These two protein chains interact to form a complex.

Sequence of protein 2:
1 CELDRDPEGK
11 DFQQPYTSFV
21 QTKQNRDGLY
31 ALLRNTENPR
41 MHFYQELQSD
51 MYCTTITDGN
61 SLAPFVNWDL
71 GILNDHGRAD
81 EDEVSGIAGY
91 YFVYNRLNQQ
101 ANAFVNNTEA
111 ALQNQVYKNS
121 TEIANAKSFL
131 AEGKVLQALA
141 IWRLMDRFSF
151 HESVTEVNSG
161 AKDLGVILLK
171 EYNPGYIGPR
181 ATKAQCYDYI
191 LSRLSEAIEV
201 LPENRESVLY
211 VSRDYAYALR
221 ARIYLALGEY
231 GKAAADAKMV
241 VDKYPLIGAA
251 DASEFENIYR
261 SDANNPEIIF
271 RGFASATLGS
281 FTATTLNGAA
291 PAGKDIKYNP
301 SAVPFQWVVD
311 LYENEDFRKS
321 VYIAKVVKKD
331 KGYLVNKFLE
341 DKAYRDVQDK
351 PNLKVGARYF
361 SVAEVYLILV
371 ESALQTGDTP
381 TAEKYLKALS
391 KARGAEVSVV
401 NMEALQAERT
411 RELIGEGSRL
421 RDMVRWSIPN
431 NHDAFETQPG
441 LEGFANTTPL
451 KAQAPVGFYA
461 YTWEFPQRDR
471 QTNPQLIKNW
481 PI

Interface contacts:
Residue R78 in protein 2 contacts residue R10 in protein 1 (closest heavy-atom distance 4.1 Å).
Residue G59 in protein 2 contacts residue G5 in protein 1 (closest heavy-atom distance 3.5 Å).
Residue D82 in protein 2 contacts residue R10 in protein 1 (closest heavy-atom distance 4.0 Å).
Residue D80 in protein 2 contacts residue Q9 in protein 1 (closest heavy-atom distance 3.7 Å).
Residue S61 in protein 2 contacts residue S2 in protein 1 (closest heavy-atom distance 4.7 Å).
Residue G77 in protein 2 interacts with residue Q9 in protein 1 (closest heavy-atom distance 4.7 Å).
Residue N60 in protein 2 is in contact with residue T4 in protein 1 (closest heavy-atom distance 3.2 Å).
Residue S61 in protein 2 interacts with residue T4 in protein 1 (closest heavy-atom distance 3.1 Å).
Residue G59 in protein 2 interacts with residue T3 in protein 1 (closest heavy-atom distance 3.6 Å).
Residue G59 in protein 2 contacts residue T4 in protein 1 (closest heavy-atom distance 3.5 Å).
Residue I72 in protein 2 interacts with residue G5 in protein 1 (closest heavy-atom distance 4.5 Å).
Residue G59 in protein 2 is in contact with residue S2 in protein 1 (closest heavy-atom distance 4.8 Å).
Residue N60 in protein 2 interacts with residue G5 in protein 1 (closest heavy-atom distance 3.1 Å).
Residue N60 in protein 2 interacts with residue A6 in protein 1 (closest heavy-atom distance 4.8 Å).
Residue R78 in protein 2 contacts residue Q9 in protein 1 (closest heavy-atom distance 3.9 Å).

Sequence of protein 1:
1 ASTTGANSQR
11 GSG